This data describes a binding interaction between two proteins.

Sequence of protein 1:
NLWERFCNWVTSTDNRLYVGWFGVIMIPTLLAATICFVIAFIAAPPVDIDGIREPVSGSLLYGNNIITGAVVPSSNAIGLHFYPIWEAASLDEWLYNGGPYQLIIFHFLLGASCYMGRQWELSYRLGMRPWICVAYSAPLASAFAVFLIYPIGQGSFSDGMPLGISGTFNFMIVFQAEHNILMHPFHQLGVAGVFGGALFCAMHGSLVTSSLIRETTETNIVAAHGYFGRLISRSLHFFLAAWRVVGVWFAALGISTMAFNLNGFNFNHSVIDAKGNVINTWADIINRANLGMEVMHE

Sequence of protein 2:
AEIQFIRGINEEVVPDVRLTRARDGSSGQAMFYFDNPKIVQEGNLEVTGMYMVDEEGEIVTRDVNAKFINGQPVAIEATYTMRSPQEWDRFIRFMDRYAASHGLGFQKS

Contacts between the two chains:
Residue V249 in protein 1 interacts with residue I73 in protein 2 (closest heavy-atom distance 4.0 Å).
Residue N247 in protein 1 is in contact with residue I73 in protein 2 (closest heavy-atom distance 3.2 Å).
Residue F255 in protein 1 interacts with residue V51 in protein 2 (closest heavy-atom distance 3.2 Å).
Residue A251 in protein 1 is in contact with residue K71 in protein 2 (closest heavy-atom distance 4.4 Å).
Residue R257 in protein 1 is in contact with residue R66 in protein 2 (closest heavy-atom distance 4.1 Å).
Residue Y254 in protein 1 interacts with residue V68 in protein 2 (closest heavy-atom distance 3.2 Å).
Residue Y254 in protein 1 contacts residue A70 in protein 2 (closest heavy-atom distance 3.7 Å).
Residue R225 in protein 1 contacts residue E81 in protein 2 (closest heavy-atom distance 3.7 Å).
Residue H252 in protein 1 interacts with residue N69 in protein 2 (closest heavy-atom distance 3.3 Å).
Residue Y254 in protein 1 is in contact with residue V51 in protein 2 (closest heavy-atom distance 3.4 Å).
Residue F255 in protein 1 is in contact with residue T65 in protein 2 (closest heavy-atom distance 4.6 Å).
Residue V249 in protein 1 interacts with residue K71 in protein 2 (closest heavy-atom distance 3.8 Å).
Residue A250 in protein 1 contacts residue F72 in protein 2 (closest heavy-atom distance 2.8 Å).
Residue A250 in protein 1 interacts with residue K71 in protein 2 (closest heavy-atom distance 3.6 Å).
Residue H252 in protein 1 contacts residue A70 in protein 2 (closest heavy-atom distance 3.0 Å).
Residue F255 in protein 1 interacts with residue T52 in protein 2 (closest heavy-atom distance 3.0 Å).
Residue A251 in protein 1 interacts with residue N69 in protein 2 (closest heavy-atom distance 4.9 Å).
Residue F255 in protein 1 is in contact with residue D67 in protein 2 (closest heavy-atom distance 3.9 Å).
Residue F255 in protein 1 is in contact with residue G53 in protein 2 (closest heavy-atom distance 3.7 Å).
Residue N247 in protein 1 contacts residue N74 in protein 2 (closest heavy-atom distance 2.7 Å).
Residue F255 in protein 1 is in contact with residue R66 in protein 2 (closest heavy-atom distance 2.2 Å).
Residue A251 in protein 1 is in contact with residue A70 in protein 2 (closest heavy-atom distance 3.5 Å).
Residue G253 in protein 1 is in contact with residue N69 in protein 2 (closest heavy-atom distance 4.0 Å).
Residue A251 in protein 1 interacts with residue F72 in protein 2 (closest heavy-atom distance 4.8 Å).
Residue I248 in protein 1 interacts with residue I73 in protein 2 (closest heavy-atom distance 4.0 Å).
Residue G256 in protein 1 contacts residue V51 in protein 2 (closest heavy-atom distance 3.6 Å).
Residue V249 in protein 1 contacts residue F72 in protein 2 (closest heavy-atom distance 3.2 Å).
Residue G253 in protein 1 interacts with residue V68 in protein 2 (closest heavy-atom distance 4.1 Å).
Residue R257 in protein 1 contacts residue T52 in protein 2 (closest heavy-atom distance 4.3 Å).
Residue Y254 in protein 1 contacts residue I43 in protein 2 (closest heavy-atom distance 4.8 Å).
Residue R225 in protein 1 contacts residue N69 in protein 2 (closest heavy-atom distance 4.9 Å).
Residue Y254 in protein 1 interacts with residue N69 in protein 2 (closest heavy-atom distance 3.6 Å).
Residue G256 in protein 1 interacts with residue E50 in protein 2 (closest heavy-atom distance 4.7 Å).
Residue I248 in protein 1 is in contact with residue N74 in protein 2 (closest heavy-atom distance 3.7 Å).
Residue H252 in protein 1 contacts residue V68 in protein 2 (closest heavy-atom distance 4.2 Å).
Residue I248 in protein 1 interacts with residue F72 in protein 2 (closest heavy-atom distance 3.4 Å).
Residue Y254 in protein 1 interacts with residue F9 in protein 2 (closest heavy-atom distance 4.1 Å).
Residue R257 in protein 1 contacts residue E50 in protein 2 (closest heavy-atom distance 4.7 Å).
Residue I224 in protein 1 is in contact with residue N69 in protein 2 (closest heavy-atom distance 3.4 Å).
Residue A250 in protein 1 contacts residue A70 in protein 2 (closest heavy-atom distance 3.7 Å).
Residue F255 in protein 1 contacts residue V68 in protein 2 (closest heavy-atom distance 3.7 Å).
Residue H252 in protein 1 is in contact with residue F72 in protein 2 (closest heavy-atom distance 4.0 Å).
Residue G256 in protein 1 interacts with residue T52 in protein 2 (closest heavy-atom distance 4.5 Å).
Residue Y254 in protein 1 contacts residue I80 in protein 2 (closest heavy-atom distance 2.8 Å).